The following describes two proteins that form a bound complex.

Sequence of protein 1:
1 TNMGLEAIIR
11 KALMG

Sequence of protein 2:
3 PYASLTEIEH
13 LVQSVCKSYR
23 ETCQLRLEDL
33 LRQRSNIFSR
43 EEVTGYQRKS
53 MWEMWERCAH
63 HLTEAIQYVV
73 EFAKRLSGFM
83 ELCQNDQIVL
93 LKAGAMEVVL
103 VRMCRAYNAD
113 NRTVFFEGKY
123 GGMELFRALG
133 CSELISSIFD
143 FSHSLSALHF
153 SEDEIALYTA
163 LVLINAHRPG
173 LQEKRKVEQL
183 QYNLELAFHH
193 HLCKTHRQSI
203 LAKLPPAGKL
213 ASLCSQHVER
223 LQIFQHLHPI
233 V

Contacts between the two chains:
Residue K94 in protein 2 interacts with residue I9 in protein 1 (closest heavy-atom distance 3.8 Å).
Residue V72 in protein 2 is in contact with residue I9 in protein 1 (closest heavy-atom distance 4.0 Å).
Residue T65 in protein 2 is in contact with residue I8 in protein 1 (closest heavy-atom distance 4.8 Å).
Residue I90 in protein 2 contacts residue R10 in protein 1 (closest heavy-atom distance 3.3 Å).
Residue H62 in protein 2 is in contact with residue T1 in protein 1 (closest heavy-atom distance 3.2 Å).
Residue L93 in protein 2 contacts residue L13 in protein 1 (closest heavy-atom distance 4.0 Å).
Residue Q224 in protein 2 is in contact with residue T1 in protein 1 (closest heavy-atom distance 4.5 Å).
Residue T65 in protein 2 interacts with residue T1 in protein 1 (closest heavy-atom distance 4.1 Å).
Residue K76 in protein 2 is in contact with residue G15 in protein 1 (closest heavy-atom distance 4.2 Å).
Residue I68 in protein 2 contacts residue I9 in protein 1 (closest heavy-atom distance 4.2 Å).
Residue I90 in protein 2 is in contact with residue I9 in protein 1 (closest heavy-atom distance 5.0 Å).
Residue Q69 in protein 2 is in contact with residue I8 in protein 1 (closest heavy-atom distance 3.4 Å).
Residue Q224 in protein 2 interacts with residue N2 in protein 1 (closest heavy-atom distance 4.1 Å).
Residue E58 in protein 2 contacts residue T1 in protein 1 (closest heavy-atom distance 3.7 Å).
Residue V72 in protein 2 contacts residue L13 in protein 1 (closest heavy-atom distance 4.0 Å).
Residue Q69 in protein 2 is in contact with residue A12 in protein 1 (closest heavy-atom distance 4.8 Å).
Residue E221 in protein 2 contacts residue L5 in protein 1 (closest heavy-atom distance 3.8 Å).
Residue V72 in protein 2 interacts with residue A12 in protein 1 (closest heavy-atom distance 3.9 Å).
Residue K94 in protein 2 interacts with residue E6 in protein 1 (closest heavy-atom distance 3.3 Å).
Residue Q89 in protein 2 contacts residue L13 in protein 1 (closest heavy-atom distance 3.3 Å).
Residue Q86 in protein 2 is in contact with residue L13 in protein 1 (closest heavy-atom distance 5.0 Å).
Residue Q86 in protein 2 interacts with residue M14 in protein 1 (closest heavy-atom distance 4.8 Å).
Residue Q227 in protein 2 contacts residue N2 in protein 1 (closest heavy-atom distance 3.1 Å).
Residue F81 in protein 2 is in contact with residue L13 in protein 1 (closest heavy-atom distance 3.8 Å).
Residue K76 in protein 2 is in contact with residue L13 in protein 1 (closest heavy-atom distance 3.6 Å).
Residue I90 in protein 2 contacts residue L13 in protein 1 (closest heavy-atom distance 3.6 Å).
Residue E73 in protein 2 interacts with residue A12 in protein 1 (closest heavy-atom distance 4.8 Å).
Residue S217 in protein 2 is in contact with residue L5 in protein 1 (closest heavy-atom distance 5.0 Å).
Residue I68 in protein 2 is in contact with residue I8 in protein 1 (closest heavy-atom distance 4.5 Å).
Residue K76 in protein 2 interacts with residue M14 in protein 1 (closest heavy-atom distance 4.5 Å).
Residue L93 in protein 2 is in contact with residue I9 in protein 1 (closest heavy-atom distance 3.5 Å).
Residue Q227 in protein 2 is in contact with residue T1 in protein 1 (closest heavy-atom distance 4.2 Å).
Residue V233 in protein 2 interacts with residue N2 in protein 1 (closest heavy-atom distance 4.8 Å).
Residue T65 in protein 2 is in contact with residue M3 in protein 1 (closest heavy-atom distance 4.8 Å).
Residue A97 in protein 2 contacts residue I9 in protein 1 (closest heavy-atom distance 4.8 Å).
Residue K76 in protein 2 contacts residue A12 in protein 1 (closest heavy-atom distance 2.8 Å).
Residue V233 in protein 2 is in contact with residue T1 in protein 1 (closest heavy-atom distance 4.3 Å).
Residue I90 in protein 2 contacts residue E6 in protein 1 (closest heavy-atom distance 4.9 Å).